This data describes a binding interaction between two proteins.

Interface contacts:
Residue F33 in the second protein interacts with residue G1 in the first protein (closest heavy-atom distance 4.6 Å).
Residue Y99 in the second protein is in contact with residue A2 in the first protein (closest heavy-atom distance 3.4 Å).
Residue Y67 in the second protein interacts with residue A2 in the first protein (closest heavy-atom distance 3.7 Å).
Residue Q70 in the second protein is in contact with residue V5 in the first protein (closest heavy-atom distance 3.3 Å).
Residue K66 in the second protein contacts residue D3 in the first protein (closest heavy-atom distance 4.1 Å).
Residue R156 in the second protein contacts residue K7 in the first protein (closest heavy-atom distance 5.0 Å).
Residue N80 in the second protein interacts with residue A9 in the first protein (closest heavy-atom distance 2.6 Å).
Residue Y84 in the second protein interacts with residue A9 in the first protein (closest heavy-atom distance 3.3 Å).
Residue W147 in the second protein contacts residue A9 in the first protein (closest heavy-atom distance 4.0 Å).
Residue T143 in the second protein is in contact with residue A9 in the first protein (closest heavy-atom distance 2.8 Å).
Residue R156 in the second protein interacts with residue G6 in the first protein (closest heavy-atom distance 3.6 Å).
Residue Y99 in the second protein interacts with residue D3 in the first protein (closest heavy-atom distance 2.7 Å).
Residue T73 in the second protein interacts with residue V5 in the first protein (closest heavy-atom distance 4.2 Å).
Residue Y159 in the second protein contacts residue D3 in the first protein (closest heavy-atom distance 3.2 Å).
Residue K146 in the second protein is in contact with residue A9 in the first protein (closest heavy-atom distance 4.0 Å).
Residue Y171 in the second protein contacts residue G1 in the first protein (closest heavy-atom distance 2.6 Å).
Residue K66 in the second protein contacts residue V5 in the first protein (closest heavy-atom distance 3.7 Å).
Residue T73 in the second protein is in contact with residue G6 in the first protein (closest heavy-atom distance 4.2 Å).
Residue A150 in the second protein is in contact with residue K7 in the first protein (closest heavy-atom distance 3.8 Å).
Residue R156 in the second protein is in contact with residue G4 in the first protein (closest heavy-atom distance 3.3 Å).
Residue E152 in the second protein interacts with residue G6 in the first protein (closest heavy-atom distance 3.3 Å).
Residue V76 in the second protein contacts residue S8 in the first protein (closest heavy-atom distance 3.4 Å).
Residue S77 in the second protein contacts residue A9 in the first protein (closest heavy-atom distance 3.2 Å).
Residue L81 in the second protein contacts residue A9 in the first protein (closest heavy-atom distance 4.7 Å).
Residue Y7 in the second protein is in contact with residue G1 in the first protein (closest heavy-atom distance 3.2 Å).
Residue Y59 in the second protein is in contact with residue G1 in the first protein (closest heavy-atom distance 4.1 Å).
Residue R69 in the second protein contacts residue V5 in the first protein (closest heavy-atom distance 3.4 Å).
Residue R97 in the second protein is in contact with residue G4 in the first protein (closest heavy-atom distance 4.7 Å).
Residue Q70 in the second protein interacts with residue D3 in the first protein (closest heavy-atom distance 5.0 Å).
Residue K146 in the second protein interacts with residue S8 in the first protein (closest heavy-atom distance 3.4 Å).
Residue Y159 in the second protein interacts with residue G4 in the first protein (closest heavy-atom distance 5.0 Å).
Residue Y9 in the second protein is in contact with residue A2 in the first protein (closest heavy-atom distance 3.7 Å).
Residue M5 in the second protein interacts with residue G1 in the first protein (closest heavy-atom distance 4.1 Å).
Residue T73 in the second protein interacts with residue S8 in the first protein (closest heavy-atom distance 3.6 Å).
Residue Y9 in the second protein contacts residue D3 in the first protein (closest heavy-atom distance 4.4 Å).
Residue Y99 in the second protein interacts with residue G1 in the first protein (closest heavy-atom distance 4.9 Å).
Residue E152 in the second protein interacts with residue K7 in the first protein (closest heavy-atom distance 2.6 Å).
Residue V76 in the second protein is in contact with residue A9 in the first protein (closest heavy-atom distance 5.0 Å).
Residue E63 in the second protein contacts residue A2 in the first protein (closest heavy-atom distance 2.8 Å).
Residue T73 in the second protein contacts residue K7 in the first protein (closest heavy-atom distance 4.8 Å).
Residue Y159 in the second protein is in contact with residue A2 in the first protein (closest heavy-atom distance 3.8 Å).
Residue R156 in the second protein contacts residue V5 in the first protein (closest heavy-atom distance 4.4 Å).
Residue W167 in the second protein interacts with residue G1 in the first protein (closest heavy-atom distance 3.4 Å).
Residue R156 in the second protein contacts residue D3 in the first protein (closest heavy-atom distance 2.6 Å).
Residue W147 in the second protein interacts with residue K7 in the first protein (closest heavy-atom distance 3.3 Å).
Residue R97 in the second protein is in contact with residue D3 in the first protein (closest heavy-atom distance 4.4 Å).
Residue Y7 in the second protein is in contact with residue A2 in the first protein (closest heavy-atom distance 3.3 Å).
Residue E63 in the second protein interacts with residue G1 in the first protein (closest heavy-atom distance 3.4 Å).
Residue N80 in the second protein is in contact with residue S8 in the first protein (closest heavy-atom distance 3.7 Å).
Residue Q70 in the second protein interacts with residue G6 in the first protein (closest heavy-atom distance 5.0 Å).
Residue K66 in the second protein contacts residue A2 in the first protein (closest heavy-atom distance 2.7 Å).
Residue Y159 in the second protein contacts residue G1 in the first protein (closest heavy-atom distance 2.5 Å).
Residue Y123 in the second protein interacts with residue A9 in the first protein (closest heavy-atom distance 4.5 Å).
Residue K146 in the second protein contacts residue K7 in the first protein (closest heavy-atom distance 4.3 Å).
Residue K66 in the second protein is in contact with residue G4 in the first protein (closest heavy-atom distance 4.4 Å).
Residue K66 in the second protein contacts residue G1 in the first protein (closest heavy-atom distance 4.4 Å).
Residue S77 in the second protein interacts with residue S8 in the first protein (closest heavy-atom distance 3.1 Å).
Residue Q70 in the second protein contacts residue G4 in the first protein (closest heavy-atom distance 4.4 Å).
Residue W147 in the second protein contacts residue S8 in the first protein (closest heavy-atom distance 3.0 Å).

Sequence of the first protein:
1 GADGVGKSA

Sequence of the second protein:
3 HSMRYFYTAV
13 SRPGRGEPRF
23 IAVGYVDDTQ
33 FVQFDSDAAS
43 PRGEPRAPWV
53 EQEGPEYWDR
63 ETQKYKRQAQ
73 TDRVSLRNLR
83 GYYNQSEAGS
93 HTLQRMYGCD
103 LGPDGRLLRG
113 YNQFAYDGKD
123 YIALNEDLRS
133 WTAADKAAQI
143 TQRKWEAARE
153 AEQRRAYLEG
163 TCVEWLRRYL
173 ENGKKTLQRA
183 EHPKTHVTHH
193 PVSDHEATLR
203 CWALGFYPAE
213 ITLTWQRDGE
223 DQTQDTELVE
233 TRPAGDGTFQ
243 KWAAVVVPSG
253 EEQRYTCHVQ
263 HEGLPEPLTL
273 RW